The following describes two proteins that form a bound complex.

Residue-level contacts at the interface:
Residue A206 in the first protein contacts residue L4 in the second protein (closest heavy-atom distance 3.2 Å).
Residue V182 in the first protein contacts residue F5 in the second protein (closest heavy-atom distance 4.4 Å).
Residue V205 in the first protein contacts residue L4 in the second protein (closest heavy-atom distance 3.4 Å).
Residue L41 in the first protein is in contact with residue F5 in the second protein (closest heavy-atom distance 4.2 Å).
Residue V205 in the first protein interacts with residue E6 in the second protein (closest heavy-atom distance 2.9 Å).
Residue L203 in the first protein interacts with residue E6 in the second protein (closest heavy-atom distance 4.3 Å).
Residue S38 in the first protein interacts with residue F5 in the second protein (closest heavy-atom distance 3.4 Å).
Residue P187 in the first protein is in contact with residue E6 in the second protein (closest heavy-atom distance 4.6 Å).
Residue L41 in the first protein is in contact with residue L4 in the second protein (closest heavy-atom distance 3.6 Å).
Residue E45 in the first protein contacts residue F5 in the second protein (closest heavy-atom distance 3.7 Å).
Residue V205 in the first protein interacts with residue F5 in the second protein (closest heavy-atom distance 3.3 Å).
Residue A42 in the first protein is in contact with residue F5 in the second protein (closest heavy-atom distance 3.5 Å).
Residue N207 in the first protein contacts residue F5 in the second protein (closest heavy-atom distance 5.0 Å).
Residue S38 in the first protein interacts with residue L4 in the second protein (closest heavy-atom distance 4.3 Å).
Residue R34 in the first protein is in contact with residue W3 in the second protein (closest heavy-atom distance 3.4 Å).
Residue N207 in the first protein contacts residue L4 in the second protein (closest heavy-atom distance 2.8 Å).
Residue A206 in the first protein interacts with residue F5 in the second protein (closest heavy-atom distance 3.9 Å).
Residue K204 in the first protein interacts with residue F5 in the second protein (closest heavy-atom distance 4.0 Å).
Residue L203 in the first protein is in contact with residue A7 in the second protein (closest heavy-atom distance 4.0 Å).
Residue K204 in the first protein contacts residue E6 in the second protein (closest heavy-atom distance 3.9 Å).
Residue N207 in the first protein interacts with residue W3 in the second protein (closest heavy-atom distance 3.2 Å).

Sequence of the second protein:
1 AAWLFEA

Sequence of the first protein:
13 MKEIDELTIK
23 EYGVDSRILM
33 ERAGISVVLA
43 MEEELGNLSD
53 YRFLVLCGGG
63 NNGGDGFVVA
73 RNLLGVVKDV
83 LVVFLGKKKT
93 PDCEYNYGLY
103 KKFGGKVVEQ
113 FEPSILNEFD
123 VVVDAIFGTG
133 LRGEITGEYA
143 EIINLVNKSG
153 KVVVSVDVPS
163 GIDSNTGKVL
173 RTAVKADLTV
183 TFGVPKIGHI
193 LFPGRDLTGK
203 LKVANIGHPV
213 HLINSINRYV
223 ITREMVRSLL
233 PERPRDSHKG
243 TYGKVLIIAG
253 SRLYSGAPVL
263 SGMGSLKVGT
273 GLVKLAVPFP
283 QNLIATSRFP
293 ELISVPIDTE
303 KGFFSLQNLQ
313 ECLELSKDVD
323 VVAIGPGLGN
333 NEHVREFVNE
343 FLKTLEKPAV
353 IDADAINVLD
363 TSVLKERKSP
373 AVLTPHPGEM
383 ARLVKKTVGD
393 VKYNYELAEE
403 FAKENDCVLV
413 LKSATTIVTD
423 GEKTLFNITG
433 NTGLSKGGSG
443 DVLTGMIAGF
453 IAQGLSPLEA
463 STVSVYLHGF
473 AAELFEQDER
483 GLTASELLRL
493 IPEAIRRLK